Residue-level contacts at the interface:
Residue Y61 in protein 2 interacts with residue L15 in protein 1 (closest heavy-atom distance 4.0 Å).
Residue F106 in protein 2 contacts residue I11 in protein 1 (closest heavy-atom distance 4.2 Å).
Residue N96 in protein 2 contacts residue G19 in protein 1 (closest heavy-atom distance 4.0 Å).
Residue E89 in protein 2 contacts residue A12 in protein 1 (closest heavy-atom distance 3.5 Å).
Residue L72 in protein 2 is in contact with residue I8 in protein 1 (closest heavy-atom distance 3.5 Å).
Residue L68 in protein 2 contacts residue N10 in protein 1 (closest heavy-atom distance 3.8 Å).
Residue R60 in protein 2 interacts with residue M22 in protein 1 (closest heavy-atom distance 3.8 Å).
Residue Y61 in protein 2 interacts with residue V18 in protein 1 (closest heavy-atom distance 3.8 Å).
Residue L72 in protein 2 is in contact with residue Q4 in protein 1 (closest heavy-atom distance 3.2 Å).
Residue L90 in protein 2 contacts residue A16 in protein 1 (closest heavy-atom distance 3.5 Å).
Residue R99 in protein 2 interacts with residue A16 in protein 1 (closest heavy-atom distance 3.9 Å).
Residue L90 in protein 2 interacts with residue A12 in protein 1 (closest heavy-atom distance 3.8 Å).
Residue Q71 in protein 2 interacts with residue Q4 in protein 1 (closest heavy-atom distance 3.1 Å).
Residue L68 in protein 2 is in contact with residue I11 in protein 1 (closest heavy-atom distance 3.6 Å).
Residue W97 in protein 2 interacts with residue D23 in protein 1 (closest heavy-atom distance 4.3 Å).
Residue F65 in protein 2 is in contact with residue V18 in protein 1 (closest heavy-atom distance 3.9 Å).
Residue F57 in protein 2 interacts with residue V18 in protein 1 (closest heavy-atom distance 3.5 Å).
Residue Y155 in protein 2 contacts residue R24 in protein 1 (closest heavy-atom distance 3.0 Å).
Residue G98 in protein 2 contacts residue G19 in protein 1 (closest heavy-atom distance 3.1 Å).
Residue S82 in protein 2 interacts with residue I8 in protein 1 (closest heavy-atom distance 4.1 Å).
Residue L72 in protein 2 contacts residue I7 in protein 1 (closest heavy-atom distance 3.6 Å).
Residue R60 in protein 2 is in contact with residue V18 in protein 1 (closest heavy-atom distance 3.9 Å).
Residue F65 in protein 2 contacts residue H14 in protein 1 (closest heavy-atom distance 3.4 Å).
Residue T69 in protein 2 contacts residue I11 in protein 1 (closest heavy-atom distance 4.3 Å).
Residue A102 in protein 2 contacts residue G19 in protein 1 (closest heavy-atom distance 4.4 Å).
Residue Y155 in protein 2 is in contact with residue M22 in protein 1 (closest heavy-atom distance 2.6 Å).
Residue W97 in protein 2 is in contact with residue S25 in protein 1 (closest heavy-atom distance 4.5 Å).
Residue N158 in protein 2 is in contact with residue R24 in protein 1 (closest heavy-atom distance 4.5 Å).
Residue G98 in protein 2 is in contact with residue D23 in protein 1 (closest heavy-atom distance 4.1 Å).
Residue L154 in protein 2 contacts residue R24 in protein 1 (closest heavy-atom distance 3.0 Å).
Residue Y155 in protein 2 contacts residue D23 in protein 1 (closest heavy-atom distance 3.6 Å).
Residue N96 in protein 2 interacts with residue D20 in protein 1 (closest heavy-atom distance 2.9 Å).
Residue F57 in protein 2 interacts with residue L15 in protein 1 (closest heavy-atom distance 3.9 Å).
Residue F65 in protein 2 is in contact with residue Q17 in protein 1 (closest heavy-atom distance 3.8 Å).
Residue Q71 in protein 2 is in contact with residue I7 in protein 1 (closest heavy-atom distance 3.2 Å).
Residue V86 in protein 2 interacts with residue A12 in protein 1 (closest heavy-atom distance 3.5 Å).
Residue Q85 in protein 2 interacts with residue I8 in protein 1 (closest heavy-atom distance 3.8 Å).
Residue A102 in protein 2 contacts residue L15 in protein 1 (closest heavy-atom distance 3.5 Å).
Residue L72 in protein 2 is in contact with residue I11 in protein 1 (closest heavy-atom distance 3.7 Å).
Residue H73 in protein 2 contacts residue Q4 in protein 1 (closest heavy-atom distance 4.3 Å).
Residue A53 in protein 2 is in contact with residue M22 in protein 1 (closest heavy-atom distance 3.4 Å).
Residue R99 in protein 2 interacts with residue G19 in protein 1 (closest heavy-atom distance 4.0 Å).
Residue V86 in protein 2 interacts with residue L15 in protein 1 (closest heavy-atom distance 3.6 Å).
Residue L154 in protein 2 is in contact with residue S25 in protein 1 (closest heavy-atom distance 3.9 Å).
Residue R60 in protein 2 is in contact with residue S21 in protein 1 (closest heavy-atom distance 3.3 Å).
Residue L68 in protein 2 contacts residue I7 in protein 1 (closest heavy-atom distance 4.2 Å).
Residue G98 in protein 2 is in contact with residue M22 in protein 1 (closest heavy-atom distance 3.9 Å).
Residue F57 in protein 2 contacts residue G19 in protein 1 (closest heavy-atom distance 3.5 Å).
Residue V101 in protein 2 contacts residue M22 in protein 1 (closest heavy-atom distance 4.4 Å).
Residue L90 in protein 2 contacts residue L15 in protein 1 (closest heavy-atom distance 3.9 Å).
Residue V86 in protein 2 interacts with residue I11 in protein 1 (closest heavy-atom distance 3.9 Å).
Residue Y61 in protein 2 is in contact with residue I11 in protein 1 (closest heavy-atom distance 4.5 Å).
Residue N96 in protein 2 interacts with residue D23 in protein 1 (closest heavy-atom distance 3.4 Å).
Residue L68 in protein 2 is in contact with residue H14 in protein 1 (closest heavy-atom distance 3.9 Å).
Residue R99 in protein 2 contacts residue D20 in protein 1 (closest heavy-atom distance 2.8 Å).
Residue F57 in protein 2 contacts residue M22 in protein 1 (closest heavy-atom distance 3.8 Å).
Residue Y61 in protein 2 interacts with residue H14 in protein 1 (closest heavy-atom distance 3.4 Å).
Residue F106 in protein 2 contacts residue L15 in protein 1 (closest heavy-atom distance 3.7 Å).
Residue V86 in protein 2 interacts with residue I8 in protein 1 (closest heavy-atom distance 3.8 Å).
Residue E56 in protein 2 is in contact with residue M22 in protein 1 (closest heavy-atom distance 3.6 Å).

Sequence of protein 1:
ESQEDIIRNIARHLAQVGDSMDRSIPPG

Sequence of protein 2:
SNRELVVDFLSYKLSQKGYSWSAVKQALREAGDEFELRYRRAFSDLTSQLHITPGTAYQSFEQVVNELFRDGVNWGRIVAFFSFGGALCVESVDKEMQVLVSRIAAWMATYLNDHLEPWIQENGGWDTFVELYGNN

These two protein chains interact to form a complex.